These two protein chains interact to form a complex.

Interface contacts:
Residue T1170 in the first protein interacts with residue H1172 in the second protein (closest heavy-atom distance 3.1 Å).
Residue T302 in the first protein is in contact with residue C85 in the second protein (closest heavy-atom distance 3.4 Å).
Residue H136 in the first protein contacts residue H71 in the second protein (closest heavy-atom distance 3.1 Å).
Residue Q917 in the first protein contacts residue E599 in the second protein (closest heavy-atom distance 3.1 Å).
Residue A1140 in the first protein is in contact with residue R1169 in the second protein (closest heavy-atom distance 3.5 Å).
Residue H1156 in the first protein contacts residue H1156 in the second protein (closest heavy-atom distance 3.1 Å).
Residue W523 in the first protein contacts residue N959 in the second protein (closest heavy-atom distance 3.0 Å).
Residue F348 in the first protein interacts with residue F348 in the second protein (closest heavy-atom distance 3.4 Å).
Residue K841 in the first protein is in contact with residue F517 in the second protein (closest heavy-atom distance 3.2 Å).
Residue D296 in the first protein interacts with residue R92 in the second protein (closest heavy-atom distance 3.6 Å).
Residue M511 in the first protein interacts with residue K1118 in the second protein (closest heavy-atom distance 3.4 Å).
Residue E599 in the first protein is in contact with residue Q917 in the second protein (closest heavy-atom distance 3.1 Å).
Residue C85 in the first protein contacts residue T302 in the second protein (closest heavy-atom distance 3.4 Å).
Residue Y1035 in the first protein interacts with residue R516 in the second protein (closest heavy-atom distance 3.5 Å).
Residue A901 in the first protein interacts with residue I525 in the second protein (closest heavy-atom distance 3.5 Å).
Residue I525 in the first protein interacts with residue I902 in the second protein (closest heavy-atom distance 3.4 Å).
Residue D520 in the first protein interacts with residue V1038 in the second protein (closest heavy-atom distance 2.9 Å).
Residue I902 in the first protein is in contact with residue I525 in the second protein (closest heavy-atom distance 3.3 Å).
Residue K513 in the first protein is in contact with residue N959 in the second protein (closest heavy-atom distance 3.4 Å).
Residue N510 in the first protein is in contact with residue E1122 in the second protein (closest heavy-atom distance 3.2 Å).
Residue M511 in the first protein interacts with residue E1122 in the second protein (closest heavy-atom distance 3.0 Å).
Residue L916 in the first protein interacts with residue R500 in the second protein (closest heavy-atom distance 3.4 Å).
Residue R500 in the first protein interacts with residue L916 in the second protein (closest heavy-atom distance 3.3 Å).
Residue R516 in the first protein is in contact with residue D1034 in the second protein (closest heavy-atom distance 2.8 Å).
Residue A521 in the first protein is in contact with residue K897 in the second protein (closest heavy-atom distance 3.3 Å).
Residue K937 in the first protein interacts with residue A529 in the second protein (closest heavy-atom distance 3.2 Å).
Residue H73 in the first protein interacts with residue D134 in the second protein (closest heavy-atom distance 2.6 Å).
Residue N959 in the first protein contacts residue W523 in the second protein (closest heavy-atom distance 2.9 Å).
Residue D134 in the first protein contacts residue H71 in the second protein (closest heavy-atom distance 3.5 Å).
Residue V1171 in the first protein is in contact with residue H1172 in the second protein (closest heavy-atom distance 3.1 Å).
Residue D134 in the first protein interacts with residue H73 in the second protein (closest heavy-atom distance 2.5 Å).
Residue E1122 in the first protein contacts residue M511 in the second protein (closest heavy-atom distance 3.0 Å).
Residue H1172 in the first protein interacts with residue H1172 in the second protein (closest heavy-atom distance 2.9 Å).
Residue V1038 in the first protein is in contact with residue D520 in the second protein (closest heavy-atom distance 2.8 Å).
Residue F348 in the first protein is in contact with residue R351 in the second protein (closest heavy-atom distance 3.5 Å).
Residue H1172 in the first protein contacts residue T1170 in the second protein (closest heavy-atom distance 2.8 Å).
Residue P75 in the first protein interacts with residue Y313 in the second protein (closest heavy-atom distance 2.7 Å).
Residue Q505 in the first protein interacts with residue S909 in the second protein (closest heavy-atom distance 3.4 Å).
Residue K897 in the first protein contacts residue A521 in the second protein (closest heavy-atom distance 3.3 Å).
Residue R351 in the first protein contacts residue F348 in the second protein (closest heavy-atom distance 3.5 Å).
Residue I905 in the first protein contacts residue I525 in the second protein (closest heavy-atom distance 3.2 Å).
Residue D1139 in the first protein contacts residue R1169 in the second protein (closest heavy-atom distance 2.6 Å).
Residue S909 in the first protein is in contact with residue Q505 in the second protein (closest heavy-atom distance 3.5 Å).
Residue R1169 in the first protein is in contact with residue I1138 in the second protein (closest heavy-atom distance 3.3 Å).
Residue I525 in the first protein interacts with residue I905 in the second protein (closest heavy-atom distance 3.5 Å).
Residue A529 in the first protein contacts residue K937 in the second protein (closest heavy-atom distance 3.2 Å).
Residue H71 in the first protein contacts residue H136 in the second protein (closest heavy-atom distance 3.2 Å).
Residue F517 in the first protein interacts with residue K841 in the second protein (closest heavy-atom distance 3.2 Å).
Residue D1034 in the first protein contacts residue R516 in the second protein (closest heavy-atom distance 2.8 Å).
Residue R1169 in the first protein interacts with residue D1139 in the second protein (closest heavy-atom distance 2.9 Å).
Residue M494 in the first protein contacts residue E926 in the second protein (closest heavy-atom distance 3.5 Å).
Residue V79 in the first protein interacts with residue Y313 in the second protein (closest heavy-atom distance 3.5 Å).
Residue N959 in the first protein is in contact with residue K513 in the second protein (closest heavy-atom distance 3.2 Å).
Residue Y313 in the first protein is in contact with residue P75 in the second protein (closest heavy-atom distance 2.7 Å).
Residue I1138 in the first protein interacts with residue R1169 in the second protein (closest heavy-atom distance 2.9 Å).
Residue R516 in the first protein is in contact with residue Y1035 in the second protein (closest heavy-atom distance 3.5 Å).
Residue Y313 in the first protein is in contact with residue V79 in the second protein (closest heavy-atom distance 3.4 Å).
Residue E1122 in the first protein interacts with residue N510 in the second protein (closest heavy-atom distance 3.2 Å).
Residue A306 in the first protein is in contact with residue C85 in the second protein (closest heavy-atom distance 3.6 Å).
Residue F348 in the first protein contacts residue F352 in the second protein (closest heavy-atom distance 3.6 Å).

Sequence of the second protein:
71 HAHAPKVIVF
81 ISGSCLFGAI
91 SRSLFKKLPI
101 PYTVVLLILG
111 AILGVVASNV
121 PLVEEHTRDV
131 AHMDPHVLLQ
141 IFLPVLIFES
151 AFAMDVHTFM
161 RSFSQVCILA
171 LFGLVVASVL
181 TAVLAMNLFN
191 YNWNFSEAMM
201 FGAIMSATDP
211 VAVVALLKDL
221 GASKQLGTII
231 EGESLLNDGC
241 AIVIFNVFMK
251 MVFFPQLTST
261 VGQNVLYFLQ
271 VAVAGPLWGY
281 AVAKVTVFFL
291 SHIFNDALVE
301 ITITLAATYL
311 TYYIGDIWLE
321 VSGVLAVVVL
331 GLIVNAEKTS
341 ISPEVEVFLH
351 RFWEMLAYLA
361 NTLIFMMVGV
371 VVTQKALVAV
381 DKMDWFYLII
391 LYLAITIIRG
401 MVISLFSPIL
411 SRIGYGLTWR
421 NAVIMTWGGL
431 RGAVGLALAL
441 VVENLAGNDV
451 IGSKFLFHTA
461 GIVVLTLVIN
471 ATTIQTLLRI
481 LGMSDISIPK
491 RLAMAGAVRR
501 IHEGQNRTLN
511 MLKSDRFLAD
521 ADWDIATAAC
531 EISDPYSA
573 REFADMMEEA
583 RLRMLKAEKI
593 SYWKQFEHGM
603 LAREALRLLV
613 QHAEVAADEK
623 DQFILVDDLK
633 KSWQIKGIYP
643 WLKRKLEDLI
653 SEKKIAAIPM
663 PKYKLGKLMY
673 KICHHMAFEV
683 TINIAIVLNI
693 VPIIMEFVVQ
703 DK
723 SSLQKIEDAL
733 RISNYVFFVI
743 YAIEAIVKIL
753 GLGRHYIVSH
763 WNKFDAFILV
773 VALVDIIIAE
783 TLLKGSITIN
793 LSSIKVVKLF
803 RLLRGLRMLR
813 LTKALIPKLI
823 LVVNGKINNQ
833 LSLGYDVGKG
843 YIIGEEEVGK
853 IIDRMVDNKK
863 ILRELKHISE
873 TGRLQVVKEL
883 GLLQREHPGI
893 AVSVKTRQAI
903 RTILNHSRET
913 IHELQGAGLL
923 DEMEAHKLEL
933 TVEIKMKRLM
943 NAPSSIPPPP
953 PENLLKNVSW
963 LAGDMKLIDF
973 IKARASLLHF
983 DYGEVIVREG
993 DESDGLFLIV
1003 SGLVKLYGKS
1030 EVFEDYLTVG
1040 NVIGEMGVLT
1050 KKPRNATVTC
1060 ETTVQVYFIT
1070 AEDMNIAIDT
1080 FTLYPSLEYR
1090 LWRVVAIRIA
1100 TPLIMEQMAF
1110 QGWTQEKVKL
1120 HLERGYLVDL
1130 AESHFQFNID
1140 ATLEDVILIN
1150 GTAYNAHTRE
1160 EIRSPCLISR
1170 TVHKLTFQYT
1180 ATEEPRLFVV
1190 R

Sequence of the first protein:
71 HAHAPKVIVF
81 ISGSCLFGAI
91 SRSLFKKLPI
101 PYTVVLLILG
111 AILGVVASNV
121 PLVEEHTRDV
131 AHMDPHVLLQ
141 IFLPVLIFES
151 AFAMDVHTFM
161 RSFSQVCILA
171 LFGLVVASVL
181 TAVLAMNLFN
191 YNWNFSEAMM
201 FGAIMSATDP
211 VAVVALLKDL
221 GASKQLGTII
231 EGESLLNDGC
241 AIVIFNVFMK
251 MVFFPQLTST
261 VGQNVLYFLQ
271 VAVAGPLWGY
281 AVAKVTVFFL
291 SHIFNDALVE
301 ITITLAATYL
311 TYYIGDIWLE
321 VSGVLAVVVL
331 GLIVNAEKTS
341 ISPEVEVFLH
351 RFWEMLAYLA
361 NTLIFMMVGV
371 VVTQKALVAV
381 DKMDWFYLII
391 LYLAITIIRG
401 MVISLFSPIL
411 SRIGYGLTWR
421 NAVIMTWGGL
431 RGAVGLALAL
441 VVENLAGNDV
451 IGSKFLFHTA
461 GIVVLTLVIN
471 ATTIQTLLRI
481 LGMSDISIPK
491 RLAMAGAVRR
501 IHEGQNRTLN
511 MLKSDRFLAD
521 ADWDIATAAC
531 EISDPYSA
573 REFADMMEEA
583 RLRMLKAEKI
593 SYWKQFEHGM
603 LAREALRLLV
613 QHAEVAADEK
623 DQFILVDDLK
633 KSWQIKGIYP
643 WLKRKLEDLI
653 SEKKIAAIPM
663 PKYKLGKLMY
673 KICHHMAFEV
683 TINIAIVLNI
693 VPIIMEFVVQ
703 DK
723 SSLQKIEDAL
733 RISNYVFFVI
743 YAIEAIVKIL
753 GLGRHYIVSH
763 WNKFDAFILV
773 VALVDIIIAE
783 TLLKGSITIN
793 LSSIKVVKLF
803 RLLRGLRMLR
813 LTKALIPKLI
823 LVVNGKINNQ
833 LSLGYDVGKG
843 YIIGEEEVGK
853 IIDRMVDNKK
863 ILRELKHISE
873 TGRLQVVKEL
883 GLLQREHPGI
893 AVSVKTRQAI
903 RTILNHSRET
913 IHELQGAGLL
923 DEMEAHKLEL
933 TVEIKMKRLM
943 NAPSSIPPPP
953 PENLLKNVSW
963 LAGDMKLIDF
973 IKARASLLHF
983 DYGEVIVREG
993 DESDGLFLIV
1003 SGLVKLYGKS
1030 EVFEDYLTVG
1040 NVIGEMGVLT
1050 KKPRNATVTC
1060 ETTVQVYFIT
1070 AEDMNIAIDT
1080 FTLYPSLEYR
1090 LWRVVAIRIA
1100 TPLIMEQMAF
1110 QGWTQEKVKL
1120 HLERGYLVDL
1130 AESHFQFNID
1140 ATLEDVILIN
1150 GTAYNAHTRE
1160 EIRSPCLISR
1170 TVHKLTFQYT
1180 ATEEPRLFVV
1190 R